These two protein chains interact to form a complex.

Sequence of protein 1:
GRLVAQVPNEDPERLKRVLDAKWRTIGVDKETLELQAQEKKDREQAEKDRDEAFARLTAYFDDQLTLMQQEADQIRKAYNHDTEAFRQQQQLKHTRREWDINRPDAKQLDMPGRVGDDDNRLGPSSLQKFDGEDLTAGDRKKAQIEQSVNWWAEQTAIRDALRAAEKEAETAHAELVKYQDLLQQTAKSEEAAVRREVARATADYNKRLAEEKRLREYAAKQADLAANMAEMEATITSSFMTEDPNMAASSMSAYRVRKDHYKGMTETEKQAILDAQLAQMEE

Sequence of protein 2:
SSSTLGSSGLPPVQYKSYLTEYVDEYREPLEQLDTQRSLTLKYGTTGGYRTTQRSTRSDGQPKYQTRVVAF

Residue-level contacts at the interface:
Residue K179 in protein 1 interacts with residue T122 in protein 2 (closest heavy-atom distance 4.3 Å).
Residue I159 in protein 1 interacts with residue Q154 in protein 2 (closest heavy-atom distance 3.2 Å).
Residue E169 in protein 1 contacts residue Y161 in protein 2 (closest heavy-atom distance 2.8 Å).
Residue A154 in protein 1 is in contact with residue G166 in protein 2 (closest heavy-atom distance 3.6 Å).
Residue A158 in protein 1 contacts residue T163 in protein 2 (closest heavy-atom distance 3.2 Å).
Residue A158 in protein 1 contacts residue T164 in protein 2 (closest heavy-atom distance 4.3 Å).
Residue L183 in protein 1 interacts with residue L123 in protein 2 (closest heavy-atom distance 3.6 Å).
Residue T157 in protein 1 is in contact with residue R168 in protein 2 (closest heavy-atom distance 4.1 Å).
Residue K179 in protein 1 interacts with residue S126 in protein 2 (closest heavy-atom distance 4.6 Å).
Residue L163 in protein 1 contacts residue Q154 in protein 2 (closest heavy-atom distance 3.9 Å).
Residue L177 in protein 1 is in contact with residue Q132 in protein 2 (closest heavy-atom distance 4.0 Å).
Residue K179 in protein 1 interacts with residue S125 in protein 2 (closest heavy-atom distance 4.0 Å).
Residue A166 in protein 1 is in contact with residue Y161 in protein 2 (closest heavy-atom distance 3.1 Å).
Residue A173 in protein 1 interacts with residue P129 in protein 2 (closest heavy-atom distance 3.7 Å).
Residue A162 in protein 1 interacts with residue T163 in protein 2 (closest heavy-atom distance 3.7 Å).
Residue K179 in protein 1 contacts residue S121 in protein 2 (closest heavy-atom distance 3.7 Å).
Residue L163 in protein 1 contacts residue L157 in protein 2 (closest heavy-atom distance 3.6 Å).
Residue E176 in protein 1 interacts with residue P129 in protein 2 (closest heavy-atom distance 4.7 Å).
Residue E169 in protein 1 interacts with residue K160 in protein 2 (closest heavy-atom distance 3.5 Å).
Residue A173 in protein 1 contacts residue V131 in protein 2 (closest heavy-atom distance 3.6 Å).
Residue K179 in protein 1 interacts with residue L123 in protein 2 (closest heavy-atom distance 3.8 Å).
Residue A173 in protein 1 interacts with residue L128 in protein 2 (closest heavy-atom distance 4.0 Å).
Residue T157 in protein 1 is in contact with residue G166 in protein 2 (closest heavy-atom distance 3.4 Å).
Residue H174 in protein 1 is in contact with residue Q132 in protein 2 (closest heavy-atom distance 4.3 Å).
Residue A165 in protein 1 is in contact with residue Y161 in protein 2 (closest heavy-atom distance 3.6 Å).
Residue A158 in protein 1 interacts with residue G165 in protein 2 (closest heavy-atom distance 3.5 Å).
Residue T172 in protein 1 interacts with residue L128 in protein 2 (closest heavy-atom distance 3.1 Å).
Residue A154 in protein 1 interacts with residue R168 in protein 2 (closest heavy-atom distance 3.7 Å).
Residue D161 in protein 1 contacts residue Y167 in protein 2 (closest heavy-atom distance 4.5 Å).
Residue A166 in protein 1 interacts with residue L157 in protein 2 (closest heavy-atom distance 4.0 Å).
Residue E167 in protein 1 is in contact with residue Y133 in protein 2 (closest heavy-atom distance 4.3 Å).
Residue E176 in protein 1 interacts with residue L123 in protein 2 (closest heavy-atom distance 3.0 Å).
Residue A158 in protein 1 contacts residue G166 in protein 2 (closest heavy-atom distance 4.2 Å).
Residue E176 in protein 1 contacts residue S126 in protein 2 (closest heavy-atom distance 4.7 Å).
Residue H174 in protein 1 contacts residue V131 in protein 2 (closest heavy-atom distance 3.4 Å).
Residue A158 in protein 1 is in contact with residue Y167 in protein 2 (closest heavy-atom distance 4.7 Å).
Residue E155 in protein 1 is in contact with residue R155 in protein 2 (closest heavy-atom distance 2.5 Å).
Residue L177 in protein 1 interacts with residue P130 in protein 2 (closest heavy-atom distance 3.6 Å).
Residue T157 in protein 1 interacts with residue Y167 in protein 2 (closest heavy-atom distance 2.9 Å).
Residue K179 in protein 1 interacts with residue G124 in protein 2 (closest heavy-atom distance 3.8 Å).
Residue A158 in protein 1 contacts residue T158 in protein 2 (closest heavy-atom distance 4.2 Å).
Residue K179 in protein 1 interacts with residue S120 in protein 2 (closest heavy-atom distance 3.0 Å).
Residue D161 in protein 1 contacts residue Q171 in protein 2 (closest heavy-atom distance 4.7 Å).
Residue E176 in protein 1 contacts residue P130 in protein 2 (closest heavy-atom distance 4.0 Å).
Residue E176 in protein 1 interacts with residue L128 in protein 2 (closest heavy-atom distance 3.7 Å).
Residue Y180 in protein 1 is in contact with residue L123 in protein 2 (closest heavy-atom distance 3.6 Å).
Residue A173 in protein 1 is in contact with residue P130 in protein 2 (closest heavy-atom distance 3.8 Å).
Residue D161 in protein 1 is in contact with residue T163 in protein 2 (closest heavy-atom distance 4.0 Å).
Residue A162 in protein 1 is in contact with residue Y161 in protein 2 (closest heavy-atom distance 3.9 Å).
Residue E176 in protein 1 interacts with residue G124 in protein 2 (closest heavy-atom distance 2.9 Å).
Residue H174 in protein 1 contacts residue Y133 in protein 2 (closest heavy-atom distance 3.9 Å).
Residue E171 in protein 1 contacts residue Y133 in protein 2 (closest heavy-atom distance 3.7 Å).
Residue E169 in protein 1 contacts residue L128 in protein 2 (closest heavy-atom distance 3.6 Å).
Residue A162 in protein 1 is in contact with residue T158 in protein 2 (closest heavy-atom distance 3.7 Å).
Residue D161 in protein 1 contacts residue T170 in protein 2 (closest heavy-atom distance 3.3 Å).
Residue A170 in protein 1 is in contact with residue Y133 in protein 2 (closest heavy-atom distance 3.9 Å).
Residue L177 in protein 1 is in contact with residue V131 in protein 2 (closest heavy-atom distance 4.0 Å).
Residue A162 in protein 1 contacts residue L157 in protein 2 (closest heavy-atom distance 4.2 Å).
Residue V150 in protein 1 interacts with residue R168 in protein 2 (closest heavy-atom distance 3.6 Å).
Residue W153 in protein 1 is in contact with residue R168 in protein 2 (closest heavy-atom distance 3.5 Å).